Sequence of the first protein:
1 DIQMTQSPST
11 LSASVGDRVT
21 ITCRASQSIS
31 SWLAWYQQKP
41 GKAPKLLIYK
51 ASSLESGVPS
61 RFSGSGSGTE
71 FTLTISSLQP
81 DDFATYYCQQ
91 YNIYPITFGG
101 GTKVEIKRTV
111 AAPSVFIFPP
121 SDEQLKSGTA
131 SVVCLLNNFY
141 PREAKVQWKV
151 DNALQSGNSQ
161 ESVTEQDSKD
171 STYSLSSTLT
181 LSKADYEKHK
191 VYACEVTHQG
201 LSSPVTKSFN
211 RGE

Sequence of the second protein:
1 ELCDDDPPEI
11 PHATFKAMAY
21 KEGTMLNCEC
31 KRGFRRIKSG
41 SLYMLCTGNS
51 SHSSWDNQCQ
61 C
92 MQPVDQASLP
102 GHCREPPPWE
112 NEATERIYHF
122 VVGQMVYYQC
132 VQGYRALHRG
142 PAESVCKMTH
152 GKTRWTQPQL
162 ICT

Contacts between the two chains:
Residue Y49 in the first protein contacts residue R140 in the second protein (closest heavy-atom distance 3.4 Å).
Residue Y91 in the first protein contacts residue R136 in the second protein (closest heavy-atom distance 2.9 Å).
Residue I93 in the first protein is in contact with residue R136 in the second protein (closest heavy-atom distance 4.8 Å).
Residue N92 in the first protein contacts residue R136 in the second protein (closest heavy-atom distance 3.0 Å).
Residue K50 in the first protein is in contact with residue L138 in the second protein (closest heavy-atom distance 4.0 Å).
Residue W32 in the first protein contacts residue R136 in the second protein (closest heavy-atom distance 3.4 Å).
Residue L46 in the first protein contacts residue R140 in the second protein (closest heavy-atom distance 3.9 Å).
Residue E55 in the first protein contacts residue R140 in the second protein (closest heavy-atom distance 3.5 Å).

This data describes a binding interaction between two proteins.